Sequence of the second protein:
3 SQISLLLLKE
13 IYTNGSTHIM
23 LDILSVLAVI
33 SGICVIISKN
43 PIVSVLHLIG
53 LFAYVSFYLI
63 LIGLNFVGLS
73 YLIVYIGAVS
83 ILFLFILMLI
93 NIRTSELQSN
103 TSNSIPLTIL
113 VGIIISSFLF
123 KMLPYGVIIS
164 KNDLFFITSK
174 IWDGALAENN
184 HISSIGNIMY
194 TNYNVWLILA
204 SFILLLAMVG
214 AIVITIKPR

Sequence of the first protein:
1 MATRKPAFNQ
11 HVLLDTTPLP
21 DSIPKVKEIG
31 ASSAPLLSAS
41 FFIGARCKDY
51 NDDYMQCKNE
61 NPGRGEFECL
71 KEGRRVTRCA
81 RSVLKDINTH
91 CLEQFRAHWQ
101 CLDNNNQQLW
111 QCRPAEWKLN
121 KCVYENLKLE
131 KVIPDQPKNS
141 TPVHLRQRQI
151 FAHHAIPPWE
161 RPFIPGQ

Residue-level contacts at the interface:
Residue S6 in the second protein is in contact with residue T16 in the first protein (closest heavy-atom distance 3.0 Å).
Residue T171 in the second protein contacts residue R4 in the first protein (closest heavy-atom distance 3.1 Å).
Residue L9 in the second protein interacts with residue H11 in the first protein (closest heavy-atom distance 3.9 Å).
Residue L8 in the second protein is in contact with residue L14 in the first protein (closest heavy-atom distance 2.8 Å).
Residue I174 in the second protein is in contact with residue T3 in the first protein (closest heavy-atom distance 3.8 Å).
Residue L8 in the second protein interacts with residue T16 in the first protein (closest heavy-atom distance 3.7 Å).
Residue T19 in the second protein is in contact with residue F8 in the first protein (closest heavy-atom distance 3.2 Å).
Residue L8 in the second protein interacts with residue L13 in the first protein (closest heavy-atom distance 3.3 Å).
Residue S6 in the second protein contacts residue T17 in the first protein (closest heavy-atom distance 3.4 Å).
Residue N16 in the second protein contacts residue N9 in the first protein (closest heavy-atom distance 2.7 Å).
Residue S172 in the second protein interacts with residue A2 in the first protein (closest heavy-atom distance 2.9 Å).
Residue I170 in the second protein interacts with residue L13 in the first protein (closest heavy-atom distance 3.8 Å).
Residue I5 in the second protein contacts residue T16 in the first protein (closest heavy-atom distance 4.5 Å).
Residue K11 in the second protein is in contact with residue H11 in the first protein (closest heavy-atom distance 3.5 Å).
Residue S172 in the second protein contacts residue T3 in the first protein (closest heavy-atom distance 3.9 Å).
Residue S172 in the second protein is in contact with residue M1 in the first protein (closest heavy-atom distance 3.5 Å).
Residue G17 in the second protein is in contact with residue N9 in the first protein (closest heavy-atom distance 3.6 Å).
Residue K11 in the second protein interacts with residue Q10 in the first protein (closest heavy-atom distance 3.4 Å).
Residue S18 in the second protein contacts residue F8 in the first protein (closest heavy-atom distance 3.1 Å).
Residue S18 in the second protein is in contact with residue Q10 in the first protein (closest heavy-atom distance 2.9 Å).
Residue I170 in the second protein is in contact with residue A2 in the first protein (closest heavy-atom distance 3.4 Å).
Residue H20 in the second protein contacts residue F8 in the first protein (closest heavy-atom distance 4.0 Å).
Residue L7 in the second protein is in contact with residue D15 in the first protein (closest heavy-atom distance 3.5 Å).
Residue L9 in the second protein interacts with residue V12 in the first protein (closest heavy-atom distance 3.4 Å).
Residue L23 in the second protein interacts with residue F8 in the first protein (closest heavy-atom distance 3.7 Å).
Residue D176 in the second protein contacts residue M55 in the first protein (closest heavy-atom distance 4.3 Å).
Residue S18 in the second protein contacts residue N9 in the first protein (closest heavy-atom distance 4.6 Å).
Residue I64 in the second protein is in contact with residue A7 in the first protein (closest heavy-atom distance 4.4 Å).
Residue E181 in the second protein contacts residue K5 in the first protein (closest heavy-atom distance 3.7 Å).
Residue T171 in the second protein is in contact with residue P6 in the first protein (closest heavy-atom distance 3.8 Å).
Residue L10 in the second protein is in contact with residue L14 in the first protein (closest heavy-atom distance 4.4 Å).
Residue I170 in the second protein is in contact with residue R4 in the first protein (closest heavy-atom distance 4.5 Å).
Residue S18 in the second protein contacts residue A7 in the first protein (closest heavy-atom distance 3.0 Å).
Residue E12 in the second protein interacts with residue N9 in the first protein (closest heavy-atom distance 3.0 Å).
Residue T171 in the second protein interacts with residue A2 in the first protein (closest heavy-atom distance 3.3 Å).
Residue L9 in the second protein contacts residue L13 in the first protein (closest heavy-atom distance 4.3 Å).
Residue L7 in the second protein interacts with residue L13 in the first protein (closest heavy-atom distance 4.2 Å).
Residue E12 in the second protein contacts residue H11 in the first protein (closest heavy-atom distance 2.8 Å).
Residue K11 in the second protein contacts residue V12 in the first protein (closest heavy-atom distance 4.7 Å).
Residue F169 in the second protein contacts residue R4 in the first protein (closest heavy-atom distance 4.0 Å).
Residue L10 in the second protein interacts with residue H11 in the first protein (closest heavy-atom distance 3.3 Å).
Residue E12 in the second protein is in contact with residue Q10 in the first protein (closest heavy-atom distance 3.0 Å).
Residue L7 in the second protein contacts residue L14 in the first protein (closest heavy-atom distance 3.5 Å).
Residue L10 in the second protein interacts with residue V12 in the first protein (closest heavy-atom distance 2.6 Å).
Residue N16 in the second protein is in contact with residue Q10 in the first protein (closest heavy-atom distance 4.0 Å).
Residue D176 in the second protein contacts residue K58 in the first protein (closest heavy-atom distance 4.5 Å).
Residue L8 in the second protein interacts with residue V12 in the first protein (closest heavy-atom distance 3.4 Å).
Residue G17 in the second protein interacts with residue A7 in the first protein (closest heavy-atom distance 3.8 Å).
Residue L10 in the second protein is in contact with residue Q10 in the first protein (closest heavy-atom distance 4.6 Å).
Residue G17 in the second protein contacts residue Q10 in the first protein (closest heavy-atom distance 3.3 Å).
Residue E12 in the second protein interacts with residue V12 in the first protein (closest heavy-atom distance 3.6 Å).
Residue L63 in the second protein interacts with residue F8 in the first protein (closest heavy-atom distance 3.2 Å).
Residue L63 in the second protein interacts with residue A7 in the first protein (closest heavy-atom distance 4.2 Å).
Residue S6 in the second protein is in contact with residue L14 in the first protein (closest heavy-atom distance 3.6 Å).
Residue T19 in the second protein contacts residue Q10 in the first protein (closest heavy-atom distance 4.0 Å).
Residue S6 in the second protein contacts residue D15 in the first protein (closest heavy-atom distance 3.4 Å).
Residue I170 in the second protein interacts with residue M1 in the first protein (closest heavy-atom distance 3.5 Å).
Residue I64 in the second protein interacts with residue F8 in the first protein (closest heavy-atom distance 3.6 Å).
Residue T171 in the second protein is in contact with residue M1 in the first protein (closest heavy-atom distance 3.3 Å).
Residue T15 in the second protein contacts residue N9 in the first protein (closest heavy-atom distance 4.0 Å).

These two protein chains interact to form a complex.